Residue-level contacts at the interface:
Residue L130 in the second protein contacts residue I11 in the first protein (closest heavy-atom distance 4.0 Å).
Residue L201 in the second protein is in contact with residue R10 in the first protein (closest heavy-atom distance 3.4 Å).
Residue L137 in the second protein interacts with residue F14 in the first protein (closest heavy-atom distance 2.9 Å).
Residue T127 in the second protein contacts residue I9 in the first protein (closest heavy-atom distance 3.5 Å).
Residue M138 in the second protein is in contact with residue F14 in the first protein (closest heavy-atom distance 4.5 Å).
Residue P105 in the second protein interacts with residue I13 in the first protein (closest heavy-atom distance 3.1 Å).
Residue M138 in the second protein contacts residue N15 in the first protein (closest heavy-atom distance 3.2 Å).
Residue G135 in the second protein contacts residue I13 in the first protein (closest heavy-atom distance 3.3 Å).
Residue L137 in the second protein is in contact with residue N15 in the first protein (closest heavy-atom distance 3.7 Å).
Residue L201 in the second protein contacts residue P12 in the first protein (closest heavy-atom distance 4.0 Å).
Residue S134 in the second protein contacts residue I11 in the first protein (closest heavy-atom distance 4.4 Å).
Residue F196 in the second protein contacts residue I11 in the first protein (closest heavy-atom distance 3.8 Å).
Residue D200 in the second protein interacts with residue R10 in the first protein (closest heavy-atom distance 2.7 Å).
Residue D136 in the second protein is in contact with residue F14 in the first protein (closest heavy-atom distance 3.3 Å).
Residue A108 in the second protein contacts residue I13 in the first protein (closest heavy-atom distance 3.9 Å).
Residue S134 in the second protein contacts residue F14 in the first protein (closest heavy-atom distance 3.5 Å).
Residue P105 in the second protein interacts with residue I11 in the first protein (closest heavy-atom distance 4.3 Å).
Residue L137 in the second protein is in contact with residue I13 in the first protein (closest heavy-atom distance 3.9 Å).
Residue L202 in the second protein interacts with residue R10 in the first protein (closest heavy-atom distance 5.0 Å).
Residue Q107 in the second protein is in contact with residue I13 in the first protein (closest heavy-atom distance 3.8 Å).
Residue E109 in the second protein is in contact with residue I9 in the first protein (closest heavy-atom distance 4.2 Å).
Residue T131 in the second protein contacts residue I11 in the first protein (closest heavy-atom distance 3.3 Å).
Residue Y103 in the second protein is in contact with residue N15 in the first protein (closest heavy-atom distance 4.9 Å).
Residue G135 in the second protein interacts with residue P12 in the first protein (closest heavy-atom distance 3.5 Å).
Residue Y103 in the second protein is in contact with residue I13 in the first protein (closest heavy-atom distance 3.6 Å).
Residue L130 in the second protein is in contact with residue I13 in the first protein (closest heavy-atom distance 3.6 Å).
Residue A108 in the second protein is in contact with residue I11 in the first protein (closest heavy-atom distance 3.7 Å).
Residue L202 in the second protein interacts with residue I11 in the first protein (closest heavy-atom distance 4.7 Å).
Residue V112 in the second protein contacts residue I9 in the first protein (closest heavy-atom distance 3.7 Å).
Residue I99 in the second protein interacts with residue N15 in the first protein (closest heavy-atom distance 3.9 Å).
Residue A108 in the second protein interacts with residue I9 in the first protein (closest heavy-atom distance 3.8 Å).
Residue G135 in the second protein interacts with residue F14 in the first protein (closest heavy-atom distance 2.9 Å).
Residue G135 in the second protein interacts with residue I11 in the first protein (closest heavy-atom distance 3.8 Å).
Residue E104 in the second protein is in contact with residue I13 in the first protein (closest heavy-atom distance 3.6 Å).
Residue M192 in the second protein interacts with residue F14 in the first protein (closest heavy-atom distance 3.8 Å).
Residue L201 in the second protein interacts with residue I11 in the first protein (closest heavy-atom distance 3.4 Å).
Residue S134 in the second protein interacts with residue P12 in the first protein (closest heavy-atom distance 4.2 Å).
Residue D136 in the second protein is in contact with residue N15 in the first protein (closest heavy-atom distance 3.5 Å).
Residue L111 in the second protein contacts residue I13 in the first protein (closest heavy-atom distance 4.0 Å).
Residue F196 in the second protein is in contact with residue P12 in the first protein (closest heavy-atom distance 3.9 Å).
Residue P105 in the second protein is in contact with residue P12 in the first protein (closest heavy-atom distance 3.4 Å).

The following describes two proteins that form a bound complex.

Sequence of the second protein:
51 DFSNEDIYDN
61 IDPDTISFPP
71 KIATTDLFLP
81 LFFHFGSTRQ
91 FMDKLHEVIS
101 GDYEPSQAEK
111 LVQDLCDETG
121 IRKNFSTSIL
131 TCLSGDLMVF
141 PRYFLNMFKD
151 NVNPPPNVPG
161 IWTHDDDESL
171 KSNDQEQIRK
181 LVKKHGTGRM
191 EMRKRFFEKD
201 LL

Sequence of the first protein:
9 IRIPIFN